These two protein chains interact to form a complex.

Residue-level contacts at the interface:
Residue P73 in the second protein contacts residue A341 in the first protein (closest heavy-atom distance 3.9 Å).
Residue P73 in the second protein interacts with residue A345 in the first protein (closest heavy-atom distance 4.5 Å).

Sequence of the first protein:
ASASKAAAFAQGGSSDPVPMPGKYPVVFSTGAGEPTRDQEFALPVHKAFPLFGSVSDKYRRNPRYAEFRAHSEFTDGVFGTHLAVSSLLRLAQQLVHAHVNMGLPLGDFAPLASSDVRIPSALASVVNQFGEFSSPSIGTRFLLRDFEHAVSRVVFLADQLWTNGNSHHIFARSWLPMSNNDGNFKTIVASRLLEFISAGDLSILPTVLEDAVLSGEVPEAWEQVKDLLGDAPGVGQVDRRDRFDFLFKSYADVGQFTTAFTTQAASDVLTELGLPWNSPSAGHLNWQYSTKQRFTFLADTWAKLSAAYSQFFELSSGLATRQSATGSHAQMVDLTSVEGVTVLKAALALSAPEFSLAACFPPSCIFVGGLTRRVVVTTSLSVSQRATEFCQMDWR

Sequence of the second protein:
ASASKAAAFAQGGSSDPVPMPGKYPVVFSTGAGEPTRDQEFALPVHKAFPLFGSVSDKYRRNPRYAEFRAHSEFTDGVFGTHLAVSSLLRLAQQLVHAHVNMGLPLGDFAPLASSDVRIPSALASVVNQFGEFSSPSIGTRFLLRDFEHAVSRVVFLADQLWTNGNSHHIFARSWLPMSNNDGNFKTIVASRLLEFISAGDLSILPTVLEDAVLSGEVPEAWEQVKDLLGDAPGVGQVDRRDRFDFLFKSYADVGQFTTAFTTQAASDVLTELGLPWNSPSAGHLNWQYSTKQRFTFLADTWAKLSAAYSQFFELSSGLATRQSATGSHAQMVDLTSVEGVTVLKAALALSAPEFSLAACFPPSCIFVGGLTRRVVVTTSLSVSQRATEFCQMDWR